Sequence of protein 1:
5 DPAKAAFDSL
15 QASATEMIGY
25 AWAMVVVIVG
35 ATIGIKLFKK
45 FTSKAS

Interface contacts:
Residue V30 in protein 1 interacts with residue F24 in protein 2 (closest heavy-atom distance 5.0 Å).
Residue L41 in protein 1 is in contact with residue S32 in protein 2 (closest heavy-atom distance 3.3 Å).
Residue K40 in protein 1 contacts residue E29 in protein 2 (closest heavy-atom distance 3.2 Å).
Residue V33 in protein 1 interacts with residue T25 in protein 2 (closest heavy-atom distance 4.2 Å).
Residue L14 in protein 1 interacts with residue S10 in protein 2 (closest heavy-atom distance 3.3 Å).
Residue I37 in protein 1 interacts with residue E29 in protein 2 (closest heavy-atom distance 4.5 Å).
Residue I22 in protein 1 contacts residue R18 in protein 2 (closest heavy-atom distance 4.8 Å).
Residue K44 in protein 1 is in contact with residue S32 in protein 2 (closest heavy-atom distance 3.9 Å).
Residue A7 in protein 1 interacts with residue V3 in protein 2 (closest heavy-atom distance 4.7 Å).
Residue F11 in protein 1 interacts with residue A9 in protein 2 (closest heavy-atom distance 3.9 Å).
Residue W26 in protein 1 interacts with residue F24 in protein 2 (closest heavy-atom distance 3.7 Å).
Residue V33 in protein 1 contacts residue F24 in protein 2 (closest heavy-atom distance 4.4 Å).
Residue I37 in protein 1 is in contact with residue S32 in protein 2 (closest heavy-atom distance 3.6 Å).
Residue F11 in protein 1 interacts with residue L13 in protein 2 (closest heavy-atom distance 4.5 Å).
Residue Q15 in protein 1 is in contact with residue L13 in protein 2 (closest heavy-atom distance 3.8 Å).
Residue K40 in protein 1 is in contact with residue S32 in protein 2 (closest heavy-atom distance 4.0 Å).
Residue A7 in protein 1 contacts residue S2 in protein 2 (closest heavy-atom distance 4.8 Å).
Residue W26 in protein 1 interacts with residue I21 in protein 2 (closest heavy-atom distance 3.7 Å).
Residue A18 in protein 1 is in contact with residue L13 in protein 2 (closest heavy-atom distance 4.5 Å).
Residue V29 in protein 1 contacts residue T25 in protein 2 (closest heavy-atom distance 4.4 Å).
Residue A7 in protein 1 interacts with residue Y6 in protein 2 (closest heavy-atom distance 4.2 Å).
Residue V33 in protein 1 is in contact with residue M28 in protein 2 (closest heavy-atom distance 3.4 Å).
Residue F11 in protein 1 contacts residue Y6 in protein 2 (closest heavy-atom distance 3.8 Å).
Residue I22 in protein 1 interacts with residue L17 in protein 2 (closest heavy-atom distance 3.5 Å).
Residue D5 in protein 1 contacts residue S2 in protein 2 (closest heavy-atom distance 5.0 Å).
Residue A18 in protein 1 is in contact with residue L17 in protein 2 (closest heavy-atom distance 4.3 Å).
Residue W26 in protein 1 is in contact with residue L17 in protein 2 (closest heavy-atom distance 4.9 Å).
Residue V29 in protein 1 contacts residue F24 in protein 2 (closest heavy-atom distance 4.0 Å).
Residue I22 in protein 1 interacts with residue I21 in protein 2 (closest heavy-atom distance 4.3 Å).
Residue W26 in protein 1 contacts residue G20 in protein 2 (closest heavy-atom distance 4.1 Å).
Residue V29 in protein 1 is in contact with residue I21 in protein 2 (closest heavy-atom distance 3.7 Å).
Residue F11 in protein 1 contacts residue S10 in protein 2 (closest heavy-atom distance 4.1 Å).
Residue I37 in protein 1 contacts residue M28 in protein 2 (closest heavy-atom distance 3.9 Å).
Residue L14 in protein 1 is in contact with residue L13 in protein 2 (closest heavy-atom distance 4.6 Å).
Residue K8 in protein 1 is in contact with residue Y6 in protein 2 (closest heavy-atom distance 3.7 Å).
Residue A25 in protein 1 contacts residue I21 in protein 2 (closest heavy-atom distance 4.2 Å).

The following describes two proteins that form a bound complex.

Sequence of protein 2:
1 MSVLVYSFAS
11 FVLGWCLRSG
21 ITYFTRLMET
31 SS